Sequence of the second protein:
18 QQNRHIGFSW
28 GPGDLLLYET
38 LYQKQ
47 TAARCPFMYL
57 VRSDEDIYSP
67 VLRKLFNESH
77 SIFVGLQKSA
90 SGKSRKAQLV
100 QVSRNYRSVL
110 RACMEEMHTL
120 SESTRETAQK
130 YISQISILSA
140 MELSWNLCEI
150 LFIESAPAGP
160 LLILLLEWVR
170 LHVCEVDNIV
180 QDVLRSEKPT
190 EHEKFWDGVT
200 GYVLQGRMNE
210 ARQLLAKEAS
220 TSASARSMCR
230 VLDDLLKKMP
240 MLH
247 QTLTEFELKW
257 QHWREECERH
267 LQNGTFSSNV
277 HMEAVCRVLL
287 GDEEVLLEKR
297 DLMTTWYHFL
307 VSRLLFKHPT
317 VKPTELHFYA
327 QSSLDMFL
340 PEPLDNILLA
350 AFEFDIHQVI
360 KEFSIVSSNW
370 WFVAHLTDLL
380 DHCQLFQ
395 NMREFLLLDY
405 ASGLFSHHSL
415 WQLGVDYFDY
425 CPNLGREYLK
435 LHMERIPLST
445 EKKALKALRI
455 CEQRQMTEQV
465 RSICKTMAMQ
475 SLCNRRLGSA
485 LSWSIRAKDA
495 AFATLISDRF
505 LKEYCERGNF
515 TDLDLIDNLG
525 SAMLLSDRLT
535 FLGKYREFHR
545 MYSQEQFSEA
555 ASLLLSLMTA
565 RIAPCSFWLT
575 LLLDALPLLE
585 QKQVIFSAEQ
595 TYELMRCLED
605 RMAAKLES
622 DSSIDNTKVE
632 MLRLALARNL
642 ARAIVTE

These two protein chains interact to form a complex.

Sequence of the first protein:
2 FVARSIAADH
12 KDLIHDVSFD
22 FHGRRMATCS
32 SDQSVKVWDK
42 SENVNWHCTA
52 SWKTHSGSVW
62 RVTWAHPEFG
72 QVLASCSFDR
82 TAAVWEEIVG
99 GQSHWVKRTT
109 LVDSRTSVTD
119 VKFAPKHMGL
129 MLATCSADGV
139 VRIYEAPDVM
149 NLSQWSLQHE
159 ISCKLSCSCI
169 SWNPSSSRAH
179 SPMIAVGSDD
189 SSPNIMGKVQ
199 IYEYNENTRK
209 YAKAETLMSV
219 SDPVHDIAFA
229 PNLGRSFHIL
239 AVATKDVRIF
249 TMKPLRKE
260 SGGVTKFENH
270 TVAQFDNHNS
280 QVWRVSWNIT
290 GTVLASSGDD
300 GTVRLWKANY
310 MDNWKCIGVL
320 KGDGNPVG

Contacts between the two chains:
Residue M54 in the second protein interacts with residue M27 in the first protein (closest heavy-atom distance 3.7 Å).
Residue Y55 in the second protein interacts with residue R5 in the first protein (closest heavy-atom distance 3.4 Å).
Residue F25 in the second protein is in contact with residue A294 in the first protein (closest heavy-atom distance 3.2 Å).
Residue W27 in the second protein is in contact with residue S285 in the first protein (closest heavy-atom distance 3.4 Å).
Residue Y55 in the second protein contacts residue G323 in the first protein (closest heavy-atom distance 3.8 Å).
Residue F25 in the second protein interacts with residue S285 in the first protein (closest heavy-atom distance 3.3 Å).
Residue Y35 in the second protein is in contact with residue H16 in the first protein (closest heavy-atom distance 3.4 Å).
Residue I23 in the second protein is in contact with residue S296 in the first protein (closest heavy-atom distance 3.5 Å).
Residue P52 in the second protein interacts with residue I7 in the first protein (closest heavy-atom distance 2.9 Å).
Residue F25 in the second protein contacts residue S295 in the first protein (closest heavy-atom distance 3.8 Å).
Residue I23 in the second protein is in contact with residue V302 in the first protein (closest heavy-atom distance 3.7 Å).
Residue F53 in the second protein is in contact with residue S6 in the first protein (closest heavy-atom distance 3.3 Å).
Residue Y432 in the second protein contacts residue T289 in the first protein (closest heavy-atom distance 3.2 Å).
Residue L33 in the second protein contacts residue F20 in the first protein (closest heavy-atom distance 3.5 Å).
Residue Y55 in the second protein interacts with residue A4 in the first protein (closest heavy-atom distance 3.6 Å).
Residue L34 in the second protein contacts residue L319 in the first protein (closest heavy-atom distance 3.5 Å).
Residue M54 in the second protein is in contact with residue I7 in the first protein (closest heavy-atom distance 3.7 Å).
Residue P441 in the second protein interacts with residue H23 in the first protein (closest heavy-atom distance 3.8 Å).
Residue R58 in the second protein contacts residue F2 in the first protein (closest heavy-atom distance 3.2 Å).
Residue L442 in the second protein interacts with residue R25 in the first protein (closest heavy-atom distance 3.8 Å).
Residue E61 in the second protein contacts residue F2 in the first protein (closest heavy-atom distance 3.1 Å).
Residue T37 in the second protein interacts with residue H16 in the first protein (closest heavy-atom distance 3.5 Å).
Residue L34 in the second protein contacts residue V302 in the first protein (closest heavy-atom distance 3.8 Å).
Residue D31 in the second protein contacts residue F20 in the first protein (closest heavy-atom distance 3.7 Å).
Residue L33 in the second protein is in contact with residue V18 in the first protein (closest heavy-atom distance 3.7 Å).
Residue S26 in the second protein interacts with residue V18 in the first protein (closest heavy-atom distance 3.1 Å).
Residue P441 in the second protein is in contact with residue R25 in the first protein (closest heavy-atom distance 3.4 Å).
Residue R503 in the second protein contacts residue M148 in the first protein (closest heavy-atom distance 3.7 Å).
Residue S443 in the second protein is in contact with residue R25 in the first protein (closest heavy-atom distance 2.9 Å).
Residue L435 in the second protein is in contact with residue L231 in the first protein (closest heavy-atom distance 3.8 Å).
Residue Q18 in the second protein is in contact with residue D322 in the first protein (closest heavy-atom distance 3.6 Å).
Residue R439 in the second protein interacts with residue I288 in the first protein (closest heavy-atom distance 3.0 Å).
Residue R58 in the second protein contacts residue V3 in the first protein (closest heavy-atom distance 3.7 Å).
Residue P52 in the second protein contacts residue S6 in the first protein (closest heavy-atom distance 2.8 Å).
Residue H22 in the second protein contacts residue D298 in the first protein (closest heavy-atom distance 3.5 Å).
Residue P29 in the second protein contacts residue I288 in the first protein (closest heavy-atom distance 3.6 Å).
Residue Q18 in the second protein interacts with residue G321 in the first protein (closest heavy-atom distance 3.1 Å).
Residue S466 in the second protein is in contact with residue K124 in the first protein (closest heavy-atom distance 3.2 Å).
Residue R439 in the second protein contacts residue H23 in the first protein (closest heavy-atom distance 3.1 Å).
Residue I440 in the second protein interacts with residue H23 in the first protein (closest heavy-atom distance 3.6 Å).
Residue K469 in the second protein contacts residue E69 in the first protein (closest heavy-atom distance 3.4 Å).
Residue F25 in the second protein interacts with residue S296 in the first protein (closest heavy-atom distance 3.6 Å).
Residue W27 in the second protein contacts residue L304 in the first protein (closest heavy-atom distance 3.7 Å).
Residue P29 in the second protein contacts residue H23 in the first protein (closest heavy-atom distance 3.8 Å).
Residue Y35 in the second protein interacts with residue D17 in the first protein (closest heavy-atom distance 2.8 Å).
Residue F25 in the second protein interacts with residue R283 in the first protein (closest heavy-atom distance 3.5 Å).
Residue L56 in the second protein contacts residue V3 in the first protein (closest heavy-atom distance 3.0 Å).
Residue W27 in the second protein interacts with residue W286 in the first protein (closest heavy-atom distance 3.5 Å).
Residue L38 in the second protein interacts with residue H16 in the first protein (closest heavy-atom distance 3.7 Å).
Residue S59 in the second protein interacts with residue F2 in the first protein (closest heavy-atom distance 3.5 Å).
Residue V57 in the second protein contacts residue F2 in the first protein (closest heavy-atom distance 3.5 Å).
Residue M54 in the second protein interacts with residue R5 in the first protein (closest heavy-atom distance 3.0 Å).
Residue E438 in the second protein interacts with residue K124 in the first protein (closest heavy-atom distance 3.5 Å).
Residue W27 in the second protein interacts with residue A294 in the first protein (closest heavy-atom distance 3.6 Å).
Residue I23 in the second protein contacts residue G300 in the first protein (closest heavy-atom distance 3.5 Å).
Residue T37 in the second protein contacts residue I15 in the first protein (closest heavy-atom distance 3.6 Å).
Residue C51 in the second protein contacts residue L14 in the first protein (closest heavy-atom distance 3.8 Å).
Residue H22 in the second protein contacts residue W282 in the first protein (closest heavy-atom distance 3.2 Å).
Residue Y35 in the second protein is in contact with residue V18 in the first protein (closest heavy-atom distance 3.6 Å).
Residue Y35 in the second protein is in contact with residue R283 in the first protein (closest heavy-atom distance 3.7 Å).